Sequence of protein 1:
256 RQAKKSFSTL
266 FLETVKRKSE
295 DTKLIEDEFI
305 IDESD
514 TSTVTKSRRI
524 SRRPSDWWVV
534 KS

These two protein chains interact to form a complex.

Sequence of protein 2:
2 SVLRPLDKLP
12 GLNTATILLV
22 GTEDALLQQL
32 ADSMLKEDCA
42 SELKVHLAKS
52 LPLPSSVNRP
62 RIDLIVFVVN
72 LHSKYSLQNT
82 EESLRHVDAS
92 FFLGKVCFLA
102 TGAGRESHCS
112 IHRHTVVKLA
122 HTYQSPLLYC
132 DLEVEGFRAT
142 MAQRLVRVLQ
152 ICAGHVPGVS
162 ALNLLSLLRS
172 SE

Interface contacts:
Residue L13 in protein 2 interacts with residue L265 in protein 1 (closest heavy-atom distance 4.9 Å).
Residue L13 in protein 2 interacts with residue F262 in protein 1 (closest heavy-atom distance 1.9 Å).
Residue L13 in protein 2 is in contact with residue F266 in protein 1 (closest heavy-atom distance 3.9 Å).
Residue N59 in protein 2 contacts residue Q257 in protein 1 (closest heavy-atom distance 4.3 Å).
Residue E43 in protein 2 interacts with residue T269 in protein 1 (closest heavy-atom distance 4.1 Å).